These two protein chains interact to form a complex.

Sequence of chain A:
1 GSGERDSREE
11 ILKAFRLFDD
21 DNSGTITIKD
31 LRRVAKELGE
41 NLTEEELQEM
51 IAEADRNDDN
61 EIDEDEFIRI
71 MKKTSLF

Interface contacts:
Residue E40 in chain A contacts residue L13 in chain B (closest heavy-atom distance 5.0 Å).
Residue F18 in chain A contacts residue L14 in chain B (closest heavy-atom distance 3.5 Å).
Residue E49 in chain A interacts with residue I6 in chain B (closest heavy-atom distance 3.7 Å).
Residue I70 in chain A interacts with residue W10 in chain B (closest heavy-atom distance 3.4 Å).
Residue E53 in chain A interacts with residue E7 in chain B (closest heavy-atom distance 4.6 Å).
Residue L42 in chain A is in contact with residue L13 in chain B (closest heavy-atom distance 4.5 Å).
Residue L76 in chain A interacts with residue W10 in chain B (closest heavy-atom distance 3.5 Å).
Residue E53 in chain A interacts with residue R3 in chain B (closest heavy-atom distance 2.8 Å).
Residue L38 in chain A interacts with residue L13 in chain B (closest heavy-atom distance 3.2 Å).
Residue L38 in chain A is in contact with residue H16 in chain B (closest heavy-atom distance 3.5 Å).
Residue E46 in chain A contacts residue K9 in chain B (closest heavy-atom distance 4.2 Å).
Residue A54 in chain A interacts with residue W10 in chain B (closest heavy-atom distance 3.9 Å).
Residue M50 in chain A contacts residue W10 in chain B (closest heavy-atom distance 3.4 Å).
Residue F18 in chain A contacts residue L13 in chain B (closest heavy-atom distance 3.7 Å).
Residue S75 in chain A contacts residue F15 in chain B (closest heavy-atom distance 3.7 Å).
Residue T74 in chain A contacts residue H11 in chain B (closest heavy-atom distance 4.3 Å).
Residue M71 in chain A interacts with residue W10 in chain B (closest heavy-atom distance 4.5 Å).
Residue M50 in chain A is in contact with residue I6 in chain B (closest heavy-atom distance 3.7 Å).
Residue M50 in chain A interacts with residue K9 in chain B (closest heavy-atom distance 3.5 Å).
Residue F18 in chain A is in contact with residue W10 in chain B (closest heavy-atom distance 3.8 Å).
Residue E53 in chain A interacts with residue I6 in chain B (closest heavy-atom distance 3.4 Å).
Residue F77 in chain A interacts with residue L14 in chain B (closest heavy-atom distance 4.7 Å).
Residue V34 in chain A contacts residue L13 in chain B (closest heavy-atom distance 4.0 Å).
Residue K73 in chain A is in contact with residue E7 in chain B (closest heavy-atom distance 3.2 Å).
Residue L76 in chain A interacts with residue L14 in chain B (closest heavy-atom distance 3.6 Å).
Residue I51 in chain A is in contact with residue W10 in chain B (closest heavy-atom distance 4.3 Å).
Residue E49 in chain A is in contact with residue K2 in chain B (closest heavy-atom distance 3.6 Å).
Residue L76 in chain A interacts with residue E7 in chain B (closest heavy-atom distance 4.8 Å).
Residue M50 in chain A is in contact with residue L13 in chain B (closest heavy-atom distance 3.8 Å).
Residue T74 in chain A interacts with residue E7 in chain B (closest heavy-atom distance 3.8 Å).
Residue L17 in chain A interacts with residue L14 in chain B (closest heavy-atom distance 4.2 Å).
Residue F67 in chain A contacts residue W10 in chain B (closest heavy-atom distance 4.0 Å).
Residue E53 in chain A contacts residue K2 in chain B (closest heavy-atom distance 4.6 Å).
Residue F67 in chain A is in contact with residue L14 in chain B (closest heavy-atom distance 4.4 Å).
Residue E53 in chain A contacts residue W10 in chain B (closest heavy-atom distance 4.4 Å).
Residue A14 in chain A is in contact with residue L14 in chain B (closest heavy-atom distance 3.6 Å).
Residue L76 in chain A interacts with residue F15 in chain B (closest heavy-atom distance 3.2 Å).
Residue M71 in chain A contacts residue L14 in chain B (closest heavy-atom distance 3.7 Å).
Residue K73 in chain A interacts with residue R3 in chain B (closest heavy-atom distance 3.6 Å).
Residue E40 in chain A contacts residue R12 in chain B (closest heavy-atom distance 2.8 Å).
Residue L31 in chain A contacts residue L13 in chain B (closest heavy-atom distance 4.3 Å).
Residue L76 in chain A contacts residue H11 in chain B (closest heavy-atom distance 3.4 Å).
Residue L31 in chain A interacts with residue W10 in chain B (closest heavy-atom distance 3.5 Å).
Residue T74 in chain A is in contact with residue W10 in chain B (closest heavy-atom distance 5.0 Å).
Residue I62 in chain A contacts residue W10 in chain B (closest heavy-atom distance 3.9 Å).
Residue L38 in chain A interacts with residue R12 in chain B (closest heavy-atom distance 4.8 Å).
Residue E40 in chain A is in contact with residue H16 in chain B (closest heavy-atom distance 3.9 Å).
Residue A35 in chain A is in contact with residue L13 in chain B (closest heavy-atom distance 4.2 Å).

Sequence of chain B:
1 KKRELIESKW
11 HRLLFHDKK